Sequence of protein 1:
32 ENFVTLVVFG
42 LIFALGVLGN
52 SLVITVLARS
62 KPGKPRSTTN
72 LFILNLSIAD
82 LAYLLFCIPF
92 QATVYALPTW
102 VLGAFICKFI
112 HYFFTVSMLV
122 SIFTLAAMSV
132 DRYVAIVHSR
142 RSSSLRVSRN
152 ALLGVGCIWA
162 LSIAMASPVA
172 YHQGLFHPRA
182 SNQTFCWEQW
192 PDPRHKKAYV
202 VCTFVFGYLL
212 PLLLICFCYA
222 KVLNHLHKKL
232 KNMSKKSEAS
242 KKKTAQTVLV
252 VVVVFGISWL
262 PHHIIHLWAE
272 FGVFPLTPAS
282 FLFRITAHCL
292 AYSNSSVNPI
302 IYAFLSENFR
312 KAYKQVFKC

Sequence of protein 2:
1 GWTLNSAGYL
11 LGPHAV

Contacts between the two chains:
Residue N33 in protein 1 interacts with residue G1 in protein 2 (closest heavy-atom distance 4.8 Å).
Residue L277 in protein 1 contacts residue L11 in protein 2 (closest heavy-atom distance 4.8 Å).
Residue R285 in protein 1 contacts residue W2 in protein 2 (closest heavy-atom distance 4.2 Å).
Residue W188 in protein 1 interacts with residue Y9 in protein 2 (closest heavy-atom distance 3.5 Å).
Residue E189 in protein 1 contacts residue Y9 in protein 2 (closest heavy-atom distance 3.5 Å).
Residue Y96 in protein 1 is in contact with residue S6 in protein 2 (closest heavy-atom distance 3.8 Å).
Residue H267 in protein 1 contacts residue L10 in protein 2 (closest heavy-atom distance 4.3 Å).
Residue P99 in protein 1 contacts residue T3 in protein 2 (closest heavy-atom distance 4.8 Å).
Residue W188 in protein 1 contacts residue N5 in protein 2 (closest heavy-atom distance 3.8 Å).
Residue W188 in protein 1 contacts residue G12 in protein 2 (closest heavy-atom distance 4.3 Å).
Residue F282 in protein 1 contacts residue W2 in protein 2 (closest heavy-atom distance 3.7 Å).
Residue Y96 in protein 1 is in contact with residue G1 in protein 2 (closest heavy-atom distance 4.4 Å).
Residue F177 in protein 1 interacts with residue P13 in protein 2 (closest heavy-atom distance 4.0 Å).
Residue W188 in protein 1 interacts with residue G8 in protein 2 (closest heavy-atom distance 3.5 Å).
Residue F282 in protein 1 contacts residue G1 in protein 2 (closest heavy-atom distance 3.6 Å).
Residue T100 in protein 1 interacts with residue N5 in protein 2 (closest heavy-atom distance 4.3 Å).
Residue V95 in protein 1 contacts residue N5 in protein 2 (closest heavy-atom distance 2.8 Å).
Residue Q174 in protein 1 is in contact with residue Y9 in protein 2 (closest heavy-atom distance 4.3 Å).
Residue Y96 in protein 1 contacts residue N5 in protein 2 (closest heavy-atom distance 4.8 Å).
Residue V95 in protein 1 interacts with residue T3 in protein 2 (closest heavy-atom distance 4.9 Å).
Residue E189 in protein 1 interacts with residue G12 in protein 2 (closest heavy-atom distance 4.2 Å).
Residue W191 in protein 1 contacts residue P13 in protein 2 (closest heavy-atom distance 5.0 Å).
Residue F186 in protein 1 contacts residue N5 in protein 2 (closest heavy-atom distance 3.3 Å).
Residue E32 in protein 1 contacts residue G1 in protein 2 (closest heavy-atom distance 3.2 Å).
Residue Q184 in protein 1 is in contact with residue L4 in protein 2 (closest heavy-atom distance 4.3 Å).
Residue W188 in protein 1 contacts residue P13 in protein 2 (closest heavy-atom distance 3.6 Å).
Residue L277 in protein 1 contacts residue A7 in protein 2 (closest heavy-atom distance 4.5 Å).
Residue R285 in protein 1 contacts residue L10 in protein 2 (closest heavy-atom distance 3.4 Å).
Residue T94 in protein 1 contacts residue N5 in protein 2 (closest heavy-atom distance 4.4 Å).
Residue P99 in protein 1 interacts with residue N5 in protein 2 (closest heavy-atom distance 3.8 Å).
Residue F275 in protein 1 interacts with residue L11 in protein 2 (closest heavy-atom distance 3.7 Å).
Residue W188 in protein 1 is in contact with residue L4 in protein 2 (closest heavy-atom distance 4.1 Å).
Residue F275 in protein 1 is in contact with residue W2 in protein 2 (closest heavy-atom distance 3.4 Å).
Residue L98 in protein 1 contacts residue N5 in protein 2 (closest heavy-atom distance 3.1 Å).
Residue E189 in protein 1 contacts residue G8 in protein 2 (closest heavy-atom distance 4.3 Å).
Residue V95 in protein 1 contacts residue S6 in protein 2 (closest heavy-atom distance 4.4 Å).
Residue S281 in protein 1 contacts residue W2 in protein 2 (closest heavy-atom distance 4.4 Å).
Residue L277 in protein 1 interacts with residue W2 in protein 2 (closest heavy-atom distance 3.3 Å).
Residue A270 in protein 1 is in contact with residue L11 in protein 2 (closest heavy-atom distance 3.7 Å).
Residue R285 in protein 1 interacts with residue Y9 in protein 2 (closest heavy-atom distance 4.8 Å).
Residue I266 in protein 1 contacts residue L10 in protein 2 (closest heavy-atom distance 4.3 Å).
Residue A270 in protein 1 contacts residue L10 in protein 2 (closest heavy-atom distance 4.3 Å).
Residue Q92 in protein 1 contacts residue Y9 in protein 2 (closest heavy-atom distance 3.2 Å).
Residue C187 in protein 1 interacts with residue Y9 in protein 2 (closest heavy-atom distance 3.7 Å).
Residue F275 in protein 1 is in contact with residue L10 in protein 2 (closest heavy-atom distance 3.7 Å).
Residue F186 in protein 1 is in contact with residue L4 in protein 2 (closest heavy-atom distance 4.6 Å).
Residue Q190 in protein 1 interacts with residue P13 in protein 2 (closest heavy-atom distance 3.7 Å).
Residue H112 in protein 1 is in contact with residue Y9 in protein 2 (closest heavy-atom distance 3.3 Å).
Residue V95 in protein 1 is in contact with residue Y9 in protein 2 (closest heavy-atom distance 4.1 Å).
Residue R180 in protein 1 interacts with residue V16 in protein 2 (closest heavy-atom distance 3.7 Å).

These two protein chains interact to form a complex.